These two protein chains interact to form a complex.

Sequence of chain B:
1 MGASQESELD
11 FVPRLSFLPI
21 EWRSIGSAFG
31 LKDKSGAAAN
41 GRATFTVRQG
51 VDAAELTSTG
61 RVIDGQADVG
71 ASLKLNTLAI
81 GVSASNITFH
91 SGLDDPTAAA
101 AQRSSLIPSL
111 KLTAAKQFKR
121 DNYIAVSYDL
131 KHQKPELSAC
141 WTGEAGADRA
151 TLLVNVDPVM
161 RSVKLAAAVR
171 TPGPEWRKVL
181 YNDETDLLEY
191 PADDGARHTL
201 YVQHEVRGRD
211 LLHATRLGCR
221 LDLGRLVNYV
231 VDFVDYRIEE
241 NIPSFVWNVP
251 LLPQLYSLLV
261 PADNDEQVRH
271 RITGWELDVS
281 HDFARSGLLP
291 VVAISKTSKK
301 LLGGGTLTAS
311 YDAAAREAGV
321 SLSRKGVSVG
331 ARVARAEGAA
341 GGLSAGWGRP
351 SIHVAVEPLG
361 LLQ

Sequence of chain A:
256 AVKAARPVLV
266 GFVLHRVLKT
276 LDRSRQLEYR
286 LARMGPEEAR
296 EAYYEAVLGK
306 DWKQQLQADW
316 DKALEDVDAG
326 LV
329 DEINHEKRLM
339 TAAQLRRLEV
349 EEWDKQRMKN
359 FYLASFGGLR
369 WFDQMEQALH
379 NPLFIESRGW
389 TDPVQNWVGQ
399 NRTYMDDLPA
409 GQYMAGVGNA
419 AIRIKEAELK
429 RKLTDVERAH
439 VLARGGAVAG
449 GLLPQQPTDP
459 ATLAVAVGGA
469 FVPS

Interface contacts:
Residue L217 in chain B is in contact with residue L264 in chain A (closest heavy-atom distance 4.3 Å).
Residue G143 in chain B is in contact with residue S279 in chain A (closest heavy-atom distance 3.5 Å).
Residue A168 in chain B interacts with residue V272 in chain A (closest heavy-atom distance 3.8 Å).
Residue L217 in chain B contacts residue V268 in chain A (closest heavy-atom distance 4.3 Å).
Residue T171 in chain B contacts residue R271 in chain A (closest heavy-atom distance 3.4 Å).
Residue L212 in chain B is in contact with residue R261 in chain A (closest heavy-atom distance 3.8 Å).
Residue L200 in chain B contacts residue V268 in chain A (closest heavy-atom distance 4.2 Å).
Residue V169 in chain B interacts with residue T275 in chain A (closest heavy-atom distance 4.2 Å).
Residue R149 in chain B is in contact with residue T275 in chain A (closest heavy-atom distance 4.2 Å).
Residue V169 in chain B interacts with residue R271 in chain A (closest heavy-atom distance 4.0 Å).
Residue E144 in chain B contacts residue S279 in chain A (closest heavy-atom distance 2.6 Å).
Residue V202 in chain B interacts with residue V268 in chain A (closest heavy-atom distance 3.8 Å).
Residue A145 in chain B contacts residue Y284 in chain A (closest heavy-atom distance 4.0 Å).
Residue G146 in chain B contacts residue Y284 in chain A (closest heavy-atom distance 3.3 Å).
Residue V202 in chain B interacts with residue L269 in chain A (closest heavy-atom distance 4.9 Å).
Residue F283 in chain B interacts with residue V265 in chain A (closest heavy-atom distance 4.5 Å).
Residue F283 in chain B is in contact with residue R261 in chain A (closest heavy-atom distance 3.6 Å).
Residue V202 in chain B is in contact with residue V265 in chain A (closest heavy-atom distance 4.9 Å).
Residue L152 in chain B contacts residue L269 in chain A (closest heavy-atom distance 4.8 Å).
Residue E144 in chain B is in contact with residue R288 in chain A (closest heavy-atom distance 3.9 Å).
Residue W141 in chain B is in contact with residue L276 in chain A (closest heavy-atom distance 3.7 Å).
Residue L217 in chain B contacts residue V265 in chain A (closest heavy-atom distance 4.4 Å).
Residue A150 in chain B interacts with residue T275 in chain A (closest heavy-atom distance 3.8 Å).
Residue R120 in chain B contacts residue R288 in chain A (closest heavy-atom distance 3.4 Å).
Residue L200 in chain B contacts residue F267 in chain A (closest heavy-atom distance 4.8 Å).
Residue A167 in chain B contacts residue V272 in chain A (closest heavy-atom distance 3.7 Å).
Residue A167 in chain B contacts residue L269 in chain A (closest heavy-atom distance 4.9 Å).
Residue L152 in chain B is in contact with residue V272 in chain A (closest heavy-atom distance 3.8 Å).
Residue L288 in chain B contacts residue V257 in chain A (closest heavy-atom distance 3.8 Å).
Residue A150 in chain B is in contact with residue V272 in chain A (closest heavy-atom distance 4.0 Å).
Residue T151 in chain B contacts residue V272 in chain A (closest heavy-atom distance 4.3 Å).
Residue V169 in chain B contacts residue V272 in chain A (closest heavy-atom distance 3.6 Å).
Residue A145 in chain B interacts with residue S279 in chain A (closest heavy-atom distance 3.7 Å).
Residue T215 in chain B is in contact with residue V265 in chain A (closest heavy-atom distance 4.3 Å).
Residue A145 in chain B is in contact with residue R278 in chain A (closest heavy-atom distance 3.7 Å).
Residue E144 in chain B contacts residue Y284 in chain A (closest heavy-atom distance 4.7 Å).
Residue D148 in chain B is in contact with residue T275 in chain A (closest heavy-atom distance 3.5 Å).
Residue A145 in chain B is in contact with residue T275 in chain A (closest heavy-atom distance 4.4 Å).
Residue D148 in chain B is in contact with residue R271 in chain A (closest heavy-atom distance 3.9 Å).
Residue L152 in chain B contacts residue L276 in chain A (closest heavy-atom distance 4.0 Å).
Residue L165 in chain B is in contact with residue L269 in chain A (closest heavy-atom distance 4.9 Å).
Residue A150 in chain B contacts residue L276 in chain A (closest heavy-atom distance 4.2 Å).
Residue Y201 in chain B interacts with residue V268 in chain A (closest heavy-atom distance 4.4 Å).
Residue L152 in chain B interacts with residue L273 in chain A (closest heavy-atom distance 4.3 Å).